These two protein chains interact to form a complex.

Sequence of the second protein:
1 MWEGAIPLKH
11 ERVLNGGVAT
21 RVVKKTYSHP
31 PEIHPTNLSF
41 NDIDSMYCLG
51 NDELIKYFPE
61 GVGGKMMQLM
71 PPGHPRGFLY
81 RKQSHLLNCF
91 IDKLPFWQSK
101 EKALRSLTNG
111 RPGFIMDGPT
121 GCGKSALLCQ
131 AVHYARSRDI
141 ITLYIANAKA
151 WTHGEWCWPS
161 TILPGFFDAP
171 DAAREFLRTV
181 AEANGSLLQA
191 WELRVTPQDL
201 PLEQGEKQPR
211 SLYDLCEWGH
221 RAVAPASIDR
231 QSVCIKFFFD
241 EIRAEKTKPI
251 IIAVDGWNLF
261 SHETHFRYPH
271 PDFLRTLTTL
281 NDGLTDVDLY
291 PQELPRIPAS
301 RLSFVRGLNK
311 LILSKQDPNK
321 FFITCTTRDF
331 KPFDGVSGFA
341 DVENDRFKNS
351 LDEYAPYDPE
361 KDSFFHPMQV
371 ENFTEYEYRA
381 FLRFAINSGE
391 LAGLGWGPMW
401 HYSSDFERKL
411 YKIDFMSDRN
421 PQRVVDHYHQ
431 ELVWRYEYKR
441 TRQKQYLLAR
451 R

Residue-level contacts at the interface:
Residue T278 in the second protein contacts residue A121 in the first protein (closest heavy-atom distance 5.0 Å).
Residue T279 in the second protein is in contact with residue K122 in the first protein (closest heavy-atom distance 4.5 Å).
Residue T278 in the second protein contacts residue K122 in the first protein (closest heavy-atom distance 4.2 Å).

Sequence of the first protein:
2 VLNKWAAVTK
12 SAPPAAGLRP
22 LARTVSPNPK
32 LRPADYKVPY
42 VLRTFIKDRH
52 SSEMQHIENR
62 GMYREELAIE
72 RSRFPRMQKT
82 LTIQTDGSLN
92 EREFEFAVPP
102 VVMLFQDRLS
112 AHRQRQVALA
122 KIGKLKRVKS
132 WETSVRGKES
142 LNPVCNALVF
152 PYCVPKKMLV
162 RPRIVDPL